Sequence of the second protein:
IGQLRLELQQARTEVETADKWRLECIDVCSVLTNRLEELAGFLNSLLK

Sequence of the first protein:
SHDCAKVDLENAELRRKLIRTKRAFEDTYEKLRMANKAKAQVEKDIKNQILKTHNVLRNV

The following describes two proteins that form a bound complex.

Residue-level contacts at the interface:
Residue E45 in the first protein interacts with residue L56 in the second protein (closest heavy-atom distance 4.0 Å).
Residue V62 in the first protein contacts residue C39 in the second protein (closest heavy-atom distance 4.6 Å).
Residue I48 in the first protein interacts with residue L53 in the second protein (closest heavy-atom distance 3.5 Å).
Residue H56 in the first protein is in contact with residue A50 in the second protein (closest heavy-atom distance 4.0 Å).
Residue I48 in the first protein is in contact with residue L56 in the second protein (closest heavy-atom distance 3.8 Å).
Residue I52 in the first protein contacts residue A50 in the second protein (closest heavy-atom distance 4.3 Å).
Residue I52 in the first protein is in contact with residue N54 in the second protein (closest heavy-atom distance 3.6 Å).
Residue T55 in the first protein interacts with residue A50 in the second protein (closest heavy-atom distance 4.2 Å).
Residue L59 in the first protein interacts with residue L46 in the second protein (closest heavy-atom distance 3.9 Å).
Residue I52 in the first protein interacts with residue L53 in the second protein (closest heavy-atom distance 3.6 Å).
Residue I48 in the first protein interacts with residue L57 in the second protein (closest heavy-atom distance 3.8 Å).
Residue L59 in the first protein contacts residue T43 in the second protein (closest heavy-atom distance 4.2 Å).
Residue T55 in the first protein interacts with residue L46 in the second protein (closest heavy-atom distance 3.8 Å).
Residue E45 in the first protein interacts with residue L57 in the second protein (closest heavy-atom distance 3.7 Å).
Residue I52 in the first protein interacts with residue L57 in the second protein (closest heavy-atom distance 3.9 Å).
Residue Q51 in the first protein interacts with residue L53 in the second protein (closest heavy-atom distance 4.0 Å).
Residue V58 in the first protein contacts residue L46 in the second protein (closest heavy-atom distance 5.0 Å).
Residue K49 in the first protein contacts residue L57 in the second protein (closest heavy-atom distance 4.9 Å).
Residue L59 in the first protein interacts with residue E47 in the second protein (closest heavy-atom distance 3.9 Å).